Sequence of the second protein:
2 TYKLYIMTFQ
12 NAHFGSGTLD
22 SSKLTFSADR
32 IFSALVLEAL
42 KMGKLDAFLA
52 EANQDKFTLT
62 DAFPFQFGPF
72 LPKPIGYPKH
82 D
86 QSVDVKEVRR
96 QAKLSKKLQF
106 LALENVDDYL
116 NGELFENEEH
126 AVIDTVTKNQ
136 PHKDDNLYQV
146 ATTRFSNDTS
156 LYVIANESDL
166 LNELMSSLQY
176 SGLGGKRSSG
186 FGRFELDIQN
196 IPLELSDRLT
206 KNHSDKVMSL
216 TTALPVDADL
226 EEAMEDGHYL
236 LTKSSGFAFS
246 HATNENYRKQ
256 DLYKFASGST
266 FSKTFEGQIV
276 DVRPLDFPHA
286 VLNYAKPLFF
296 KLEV

The following describes two proteins that form a bound complex.

Sequence of the first protein:
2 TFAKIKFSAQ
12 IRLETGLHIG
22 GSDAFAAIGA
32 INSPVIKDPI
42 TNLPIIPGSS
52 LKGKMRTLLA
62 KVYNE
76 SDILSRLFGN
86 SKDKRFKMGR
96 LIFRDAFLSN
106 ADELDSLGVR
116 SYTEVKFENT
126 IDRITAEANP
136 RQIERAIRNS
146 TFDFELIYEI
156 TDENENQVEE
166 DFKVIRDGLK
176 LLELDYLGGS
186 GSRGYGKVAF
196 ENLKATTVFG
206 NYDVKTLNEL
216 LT

Residue-level contacts at the interface:
Residue K42 in the second protein contacts residue T156 in the first protein (closest heavy-atom distance 3.5 Å).
Residue R149 in the second protein contacts residue I41 in the first protein (closest heavy-atom distance 3.6 Å).
Residue T132 in the second protein is in contact with residue S23 in the first protein (closest heavy-atom distance 3.5 Å).
Residue Y175 in the second protein interacts with residue I97 in the first protein (closest heavy-atom distance 3.6 Å).
Residue S183 in the second protein is in contact with residue L96 in the first protein (closest heavy-atom distance 3.1 Å).
Residue R149 in the second protein contacts residue P40 in the first protein (closest heavy-atom distance 3.8 Å).
Residue G185 in the second protein is in contact with residue R99 in the first protein (closest heavy-atom distance 3.9 Å).
Residue S184 in the second protein interacts with residue G49 in the first protein (closest heavy-atom distance 3.4 Å).
Residue T132 in the second protein is in contact with residue G22 in the first protein (closest heavy-atom distance 3.7 Å).
Residue T248 in the second protein interacts with residue K92 in the first protein (closest heavy-atom distance 3.1 Å).
Residue E168 in the second protein interacts with residue F204 in the first protein (closest heavy-atom distance 3.5 Å).
Residue R188 in the second protein contacts residue E150 in the first protein (closest heavy-atom distance 3.3 Å).
Residue N249 in the second protein interacts with residue D88 in the first protein (closest heavy-atom distance 2.8 Å).
Residue R188 in the second protein contacts residue I97 in the first protein (closest heavy-atom distance 3.9 Å).
Residue N152 in the second protein interacts with residue I41 in the first protein (closest heavy-atom distance 3.4 Å).
Residue S184 in the second protein interacts with residue S50 in the first protein (closest heavy-atom distance 3.2 Å).
Residue E250 in the second protein is in contact with residue K92 in the first protein (closest heavy-atom distance 3.2 Å).
Residue R149 in the second protein is in contact with residue D39 in the first protein (closest heavy-atom distance 2.4 Å).
Residue D129 in the second protein interacts with residue P40 in the first protein (closest heavy-atom distance 3.5 Å).
Residue M43 in the second protein is in contact with residue F204 in the first protein (closest heavy-atom distance 3.5 Å).
Residue T248 in the second protein interacts with residue K89 in the first protein (closest heavy-atom distance 3.7 Å).
Residue K133 in the second protein contacts residue S50 in the first protein (closest heavy-atom distance 3.6 Å).
Residue S183 in the second protein contacts residue F98 in the first protein (closest heavy-atom distance 3.1 Å).
Residue R188 in the second protein contacts residue I152 in the first protein (closest heavy-atom distance 3.4 Å).
Residue Y175 in the second protein interacts with residue I152 in the first protein (closest heavy-atom distance 3.6 Å).
Residue S151 in the second protein is in contact with residue I41 in the first protein (closest heavy-atom distance 3.5 Å).
Residue S172 in the second protein interacts with residue K5 in the first protein (closest heavy-atom distance 3.4 Å).
Residue V127 in the second protein is in contact with residue I41 in the first protein (closest heavy-atom distance 3.7 Å).
Residue N249 in the second protein is in contact with residue K89 in the first protein (closest heavy-atom distance 3.3 Å).
Residue F244 in the second protein is in contact with residue M93 in the first protein (closest heavy-atom distance 4.0 Å).
Residue S172 in the second protein interacts with residue F204 in the first protein (closest heavy-atom distance 3.6 Å).
Residue H246 in the second protein is in contact with residue K92 in the first protein (closest heavy-atom distance 3.1 Å).
Residue N251 in the second protein is in contact with residue K92 in the first protein (closest heavy-atom distance 3.9 Å).
Residue F150 in the second protein is in contact with residue I41 in the first protein (closest heavy-atom distance 3.6 Å).
Residue M43 in the second protein is in contact with residue F3 in the first protein (closest heavy-atom distance 3.9 Å).
Residue Y175 in the second protein interacts with residue K5 in the first protein (closest heavy-atom distance 3.6 Å).
Residue S183 in the second protein is in contact with residue K53 in the first protein (closest heavy-atom distance 2.4 Å).
Residue S176 in the second protein contacts residue E154 in the first protein (closest heavy-atom distance 3.6 Å).
Residue V131 in the second protein contacts residue S23 in the first protein (closest heavy-atom distance 3.9 Å).
Residue R182 in the second protein is in contact with residue M93 in the first protein (closest heavy-atom distance 3.4 Å).
Residue S183 in the second protein interacts with residue I97 in the first protein (closest heavy-atom distance 4.0 Å).
Residue S171 in the second protein is in contact with residue F204 in the first protein (closest heavy-atom distance 3.2 Å).
Residue Y175 in the second protein is in contact with residue V203 in the first protein (closest heavy-atom distance 3.7 Å).
Residue E39 in the second protein contacts residue K5 in the first protein (closest heavy-atom distance 3.2 Å).
Residue K42 in the second protein contacts residue E154 in the first protein (closest heavy-atom distance 3.1 Å).
Residue H246 in the second protein is in contact with residue K89 in the first protein (closest heavy-atom distance 3.3 Å).
Residue S183 in the second protein contacts residue M93 in the first protein (closest heavy-atom distance 3.8 Å).
Residue E39 in the second protein contacts residue F3 in the first protein (closest heavy-atom distance 3.5 Å).
Residue N12 in the second protein interacts with residue D100 in the first protein (closest heavy-atom distance 2.3 Å).
Residue S245 in the second protein is in contact with residue K92 in the first protein (closest heavy-atom distance 3.5 Å).
Residue K42 in the second protein is in contact with residue K5 in the first protein (closest heavy-atom distance 3.7 Å).
Residue R188 in the second protein contacts residue R99 in the first protein (closest heavy-atom distance 3.4 Å).
Residue N152 in the second protein is in contact with residue T42 in the first protein (closest heavy-atom distance 3.4 Å).
Residue G185 in the second protein interacts with residue F98 in the first protein (closest heavy-atom distance 3.2 Å).
Residue R182 in the second protein interacts with residue I97 in the first protein (closest heavy-atom distance 3.3 Å).
Residue F244 in the second protein contacts residue K92 in the first protein (closest heavy-atom distance 4.0 Å).
Residue S176 in the second protein contacts residue K5 in the first protein (closest heavy-atom distance 3.7 Å).
Residue N249 in the second protein is in contact with residue K87 in the first protein (closest heavy-atom distance 3.8 Å).
Residue S176 in the second protein interacts with residue I97 in the first protein (closest heavy-atom distance 3.5 Å).
Residue V131 in the second protein is in contact with residue I37 in the first protein (closest heavy-atom distance 3.9 Å).